Sequence of chain B:
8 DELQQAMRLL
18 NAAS

The following describes two proteins that form a bound complex.

Sequence of chain A:
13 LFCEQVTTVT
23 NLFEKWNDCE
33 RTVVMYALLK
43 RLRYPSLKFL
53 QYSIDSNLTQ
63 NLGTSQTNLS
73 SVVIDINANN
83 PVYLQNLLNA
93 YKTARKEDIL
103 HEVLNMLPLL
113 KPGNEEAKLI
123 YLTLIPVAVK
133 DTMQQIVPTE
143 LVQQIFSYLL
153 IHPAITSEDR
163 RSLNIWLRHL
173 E

Contacts between the two chains:
Residue F14 in chain A contacts residue M14 in chain B (closest heavy-atom distance 3.8 Å).
Residue C15 in chain A is in contact with residue N18 in chain B (closest heavy-atom distance 3.5 Å).
Residue L13 in chain A is in contact with residue S21 in chain B (closest heavy-atom distance 3.9 Å).
Residue L13 in chain A interacts with residue N18 in chain B (closest heavy-atom distance 3.6 Å).
Residue F14 in chain A contacts residue S21 in chain B (closest heavy-atom distance 3.4 Å).
Residue V18 in chain A interacts with residue M14 in chain B (closest heavy-atom distance 4.0 Å).
Residue F14 in chain A contacts residue N18 in chain B (closest heavy-atom distance 3.6 Å).
Residue C15 in chain A interacts with residue R15 in chain B (closest heavy-atom distance 4.7 Å).
Residue F14 in chain A is in contact with residue L17 in chain B (closest heavy-atom distance 3.8 Å).
Residue Q17 in chain A interacts with residue S21 in chain B (closest heavy-atom distance 4.6 Å).
Residue C15 in chain A interacts with residue M14 in chain B (closest heavy-atom distance 3.8 Å).